Sequence of chain A:
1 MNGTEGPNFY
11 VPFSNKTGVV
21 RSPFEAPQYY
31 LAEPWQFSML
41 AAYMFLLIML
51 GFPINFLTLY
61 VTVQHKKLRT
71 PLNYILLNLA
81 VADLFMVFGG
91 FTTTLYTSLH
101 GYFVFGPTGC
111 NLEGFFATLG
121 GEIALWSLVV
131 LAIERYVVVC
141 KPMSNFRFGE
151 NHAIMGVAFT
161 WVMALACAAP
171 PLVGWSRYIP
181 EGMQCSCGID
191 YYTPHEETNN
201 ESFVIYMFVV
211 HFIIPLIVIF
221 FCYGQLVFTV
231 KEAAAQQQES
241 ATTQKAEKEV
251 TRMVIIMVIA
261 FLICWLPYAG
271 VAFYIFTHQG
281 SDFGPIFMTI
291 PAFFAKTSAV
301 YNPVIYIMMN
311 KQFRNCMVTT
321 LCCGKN

These two protein chains interact to form a complex.

Interface contacts:
Residue V139 in chain A is in contact with residue L10 in chain B (closest heavy-atom distance 5.0 Å).
Residue L226 in chain A contacts residue L10 in chain B (closest heavy-atom distance 4.0 Å).
Residue V138 in chain A is in contact with residue D4 in chain B (closest heavy-atom distance 3.5 Å).
Residue R135 in chain A contacts residue C8 in chain B (closest heavy-atom distance 3.0 Å).
Residue R135 in chain A is in contact with residue L10 in chain B (closest heavy-atom distance 3.6 Å).
Residue E249 in chain A contacts residue L10 in chain B (closest heavy-atom distance 3.9 Å).
Residue E249 in chain A contacts residue F11 in chain B (closest heavy-atom distance 4.2 Å).
Residue A246 in chain A is in contact with residue F11 in chain B (closest heavy-atom distance 3.6 Å).
Residue V139 in chain A interacts with residue D4 in chain B (closest heavy-atom distance 4.1 Å).
Residue T242 in chain A interacts with residue F11 in chain B (closest heavy-atom distance 3.7 Å).
Residue K141 in chain A is in contact with residue D4 in chain B (closest heavy-atom distance 3.3 Å).
Residue M253 in chain A contacts residue L10 in chain B (closest heavy-atom distance 4.8 Å).
Residue V138 in chain A interacts with residue C8 in chain B (closest heavy-atom distance 4.0 Å).
Residue A246 in chain A interacts with residue L5 in chain B (closest heavy-atom distance 4.2 Å).
Residue N310 in chain A interacts with residue G9 in chain B (closest heavy-atom distance 3.4 Å).
Residue V230 in chain A is in contact with residue L5 in chain B (closest heavy-atom distance 4.1 Å).
Residue N310 in chain A interacts with residue C8 in chain B (closest heavy-atom distance 4.3 Å).
Residue M257 in chain A interacts with residue L10 in chain B (closest heavy-atom distance 4.5 Å).
Residue A246 in chain A contacts residue L2 in chain B (closest heavy-atom distance 3.6 Å).
Residue V250 in chain A is in contact with residue F11 in chain B (closest heavy-atom distance 4.9 Å).
Residue A233 in chain A interacts with residue V1 in chain B (closest heavy-atom distance 4.0 Å).
Residue V250 in chain A contacts residue L5 in chain B (closest heavy-atom distance 4.0 Å).
Residue L72 in chain A interacts with residue C8 in chain B (closest heavy-atom distance 4.4 Å).
Residue T243 in chain A interacts with residue L2 in chain B (closest heavy-atom distance 4.0 Å).
Residue V230 in chain A interacts with residue V1 in chain B (closest heavy-atom distance 4.6 Å).
Residue V139 in chain A is in contact with residue C8 in chain B (closest heavy-atom distance 4.2 Å).
Residue K245 in chain A contacts residue F11 in chain B (closest heavy-atom distance 4.1 Å).
Residue R135 in chain A contacts residue G9 in chain B (closest heavy-atom distance 4.6 Å).
Residue T242 in chain A is in contact with residue L2 in chain B (closest heavy-atom distance 4.0 Å).
Residue K311 in chain A interacts with residue F11 in chain B (closest heavy-atom distance 3.0 Å).
Residue V139 in chain A interacts with residue V1 in chain B (closest heavy-atom distance 3.8 Å).
Residue M309 in chain A is in contact with residue G9 in chain B (closest heavy-atom distance 4.8 Å).
Residue K311 in chain A contacts residue G9 in chain B (closest heavy-atom distance 4.8 Å).
Residue T243 in chain A interacts with residue V1 in chain B (closest heavy-atom distance 4.8 Å).
Residue V250 in chain A interacts with residue L10 in chain B (closest heavy-atom distance 4.0 Å).
Residue T229 in chain A contacts residue V1 in chain B (closest heavy-atom distance 4.4 Å).
Residue L72 in chain A contacts residue S7 in chain B (closest heavy-atom distance 3.2 Å).
Residue L226 in chain A interacts with residue L5 in chain B (closest heavy-atom distance 4.3 Å).
Residue V139 in chain A is in contact with residue L5 in chain B (closest heavy-atom distance 3.9 Å).

Sequence of chain B:
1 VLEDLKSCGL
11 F